Sequence of protein 1:
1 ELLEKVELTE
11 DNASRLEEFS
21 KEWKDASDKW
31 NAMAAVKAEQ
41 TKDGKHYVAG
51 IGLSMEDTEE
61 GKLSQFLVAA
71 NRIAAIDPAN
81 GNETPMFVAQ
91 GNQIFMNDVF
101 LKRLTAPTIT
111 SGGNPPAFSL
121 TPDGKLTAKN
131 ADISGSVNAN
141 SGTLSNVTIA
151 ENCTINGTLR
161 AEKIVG

The following describes two proteins that form a bound complex.

Contacts between the two chains:
Residue T143 in protein 1 is in contact with residue N138 in protein 2 (closest heavy-atom distance 3.3 Å).
Residue N152 in protein 1 contacts residue N146 in protein 2 (closest heavy-atom distance 2.9 Å).
Residue P107 in protein 1 is in contact with residue L101 in protein 2 (closest heavy-atom distance 3.1 Å).
Residue I133 in protein 1 interacts with residue A128 in protein 2 (closest heavy-atom distance 3.1 Å).
Residue A70 in protein 1 is in contact with residue F66 in protein 2 (closest heavy-atom distance 3.0 Å).
Residue N97 in protein 1 contacts residue Q90 in protein 2 (closest heavy-atom distance 2.8 Å).
Residue K129 in protein 1 is in contact with residue G124 in protein 2 (closest heavy-atom distance 3.2 Å).
Residue N146 in protein 1 interacts with residue N140 in protein 2 (closest heavy-atom distance 2.7 Å).
Residue N138 in protein 1 interacts with residue A131 in protein 2 (closest heavy-atom distance 2.9 Å).
Residue N156 in protein 1 interacts with residue I149 in protein 2 (closest heavy-atom distance 2.9 Å).
Residue S141 in protein 1 is in contact with residue G135 in protein 2 (closest heavy-atom distance 3.1 Å).
Residue S141 in protein 1 contacts residue V137 in protein 2 (closest heavy-atom distance 2.9 Å).
Residue A74 in protein 1 interacts with residue N71 in protein 2 (closest heavy-atom distance 3.3 Å).
Residue N152 in protein 1 contacts residue S145 in protein 2 (closest heavy-atom distance 3.2 Å).
Residue T105 in protein 1 contacts residue L101 in protein 2 (closest heavy-atom distance 2.5 Å).
Residue R103 in protein 1 interacts with residue D98 in protein 2 (closest heavy-atom distance 3.0 Å).
Residue I76 in protein 1 contacts residue R72 in protein 2 (closest heavy-atom distance 2.8 Å).
Residue R160 in protein 1 is in contact with residue I155 in protein 2 (closest heavy-atom distance 2.9 Å).
Residue N130 in protein 1 is in contact with residue L126 in protein 2 (closest heavy-atom distance 2.9 Å).
Residue E151 in protein 1 contacts residue S145 in protein 2 (closest heavy-atom distance 2.9 Å).
Residue I149 in protein 1 interacts with residue L144 in protein 2 (closest heavy-atom distance 3.2 Å).
Residue N71 in protein 1 contacts residue F66 in protein 2 (closest heavy-atom distance 3.2 Å).
Residue D77 in protein 1 is in contact with residue R72 in protein 2 (closest heavy-atom distance 2.3 Å).
Residue T110 in protein 1 interacts with residue L104 in protein 2 (closest heavy-atom distance 2.9 Å).
Residue E162 in protein 1 contacts residue I155 in protein 2 (closest heavy-atom distance 3.2 Å).
Residue F118 in protein 1 contacts residue T121 in protein 2 (closest heavy-atom distance 3.0 Å).
Residue D132 in protein 1 is in contact with residue A128 in protein 2 (closest heavy-atom distance 3.0 Å).
Residue P78 in protein 1 contacts residue R72 in protein 2 (closest heavy-atom distance 2.2 Å).
Residue T105 in protein 1 is in contact with residue V99 in protein 2 (closest heavy-atom distance 3.1 Å).
Residue T148 in protein 1 contacts residue L144 in protein 2 (closest heavy-atom distance 2.9 Å).
Residue T108 in protein 1 is in contact with residue K102 in protein 2 (closest heavy-atom distance 3.2 Å).
Residue K163 in protein 1 is in contact with residue R160 in protein 2 (closest heavy-atom distance 3.2 Å).
Residue G142 in protein 1 contacts residue V137 in protein 2 (closest heavy-atom distance 3.1 Å).
Residue W23 in protein 1 contacts residue W23 in protein 2 (closest heavy-atom distance 3.3 Å).
Residue V36 in protein 1 is in contact with residue L53 in protein 2 (closest heavy-atom distance 3.0 Å).
Residue N146 in protein 1 is in contact with residue S141 in protein 2 (closest heavy-atom distance 3.2 Å).
Residue S145 in protein 1 interacts with residue N140 in protein 2 (closest heavy-atom distance 3.2 Å).
Residue V165 in protein 1 interacts with residue A161 in protein 2 (closest heavy-atom distance 3.0 Å).
Residue C153 in protein 1 contacts residue V147 in protein 2 (closest heavy-atom distance 3.1 Å).
Residue T158 in protein 1 is in contact with residue C153 in protein 2 (closest heavy-atom distance 2.8 Å).
Residue D132 in protein 1 interacts with residue T127 in protein 2 (closest heavy-atom distance 3.1 Å).
Residue K163 in protein 1 interacts with residue L159 in protein 2 (closest heavy-atom distance 2.7 Å).
Residue T154 in protein 1 is in contact with residue I149 in protein 2 (closest heavy-atom distance 2.6 Å).
Residue T148 in protein 1 interacts with residue G142 in protein 2 (closest heavy-atom distance 2.9 Å).
Residue A150 in protein 1 interacts with residue L144 in protein 2 (closest heavy-atom distance 2.4 Å).
Residue R160 in protein 1 interacts with residue C153 in protein 2 (closest heavy-atom distance 2.9 Å).
Residue R103 in protein 1 contacts residue N97 in protein 2 (closest heavy-atom distance 3.0 Å).
Residue N146 in protein 1 interacts with residue G142 in protein 2 (closest heavy-atom distance 2.9 Å).
Residue N12 in protein 1 is in contact with residue A13 in protein 2 (closest heavy-atom distance 3.3 Å).
Residue N138 in protein 1 contacts residue I133 in protein 2 (closest heavy-atom distance 2.9 Å).
Residue K129 in protein 1 is in contact with residue D123 in protein 2 (closest heavy-atom distance 3.2 Å).
Residue K37 in protein 1 interacts with residue I51 in protein 2 (closest heavy-atom distance 3.1 Å).
Residue A131 in protein 1 interacts with residue L126 in protein 2 (closest heavy-atom distance 3.2 Å).
Residue S136 in protein 1 is in contact with residue N130 in protein 2 (closest heavy-atom distance 2.8 Å).
Residue I94 in protein 1 interacts with residue N92 in protein 2 (closest heavy-atom distance 3.2 Å).
Residue G157 in protein 1 is in contact with residue A150 in protein 2 (closest heavy-atom distance 3.1 Å).
Residue T143 in protein 1 interacts with residue V137 in protein 2 (closest heavy-atom distance 2.9 Å).
Residue E162 in protein 1 contacts residue G157 in protein 2 (closest heavy-atom distance 3.1 Å).
Residue I76 in protein 1 interacts with residue N71 in protein 2 (closest heavy-atom distance 3.1 Å).
Residue I155 in protein 1 interacts with residue I149 in protein 2 (closest heavy-atom distance 3.1 Å).

Sequence of protein 2:
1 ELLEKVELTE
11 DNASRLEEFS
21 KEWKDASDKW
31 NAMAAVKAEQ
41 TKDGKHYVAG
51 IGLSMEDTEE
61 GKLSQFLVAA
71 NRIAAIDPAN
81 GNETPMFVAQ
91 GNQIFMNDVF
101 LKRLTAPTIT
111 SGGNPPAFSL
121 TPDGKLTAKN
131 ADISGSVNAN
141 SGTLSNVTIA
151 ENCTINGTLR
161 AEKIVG